Interface contacts:
Residue S382 in protein 2 is in contact with residue R404 in protein 1 (closest heavy-atom distance 2.8 Å).
Residue D236 in protein 2 interacts with residue Y170 in protein 1 (closest heavy-atom distance 2.7 Å).
Residue W482 in protein 2 interacts with residue G512 in protein 1 (closest heavy-atom distance 3.0 Å).
Residue T359 in protein 2 interacts with residue T354 in protein 1 (closest heavy-atom distance 2.7 Å).
Residue S444 in protein 2 contacts residue T474 in protein 1 (closest heavy-atom distance 3.1 Å).
Residue V23 in protein 2 contacts residue H19 in protein 1 (closest heavy-atom distance 3.1 Å).
Residue W320 in protein 2 is in contact with residue D256 in protein 1 (closest heavy-atom distance 3.3 Å).
Residue Y265 in protein 2 interacts with residue Y170 in protein 1 (closest heavy-atom distance 3.2 Å).
Residue W320 in protein 2 contacts residue R288 in protein 1 (closest heavy-atom distance 3.2 Å).
Residue N385 in protein 2 contacts residue G377 in protein 1 (closest heavy-atom distance 3.2 Å).
Residue D484 in protein 2 contacts residue G513 in protein 1 (closest heavy-atom distance 3.0 Å).
Residue N32 in protein 2 is in contact with residue D14 in protein 1 (closest heavy-atom distance 3.2 Å).
Residue T263 in protein 2 interacts with residue E191 in protein 1 (closest heavy-atom distance 2.7 Å).
Residue I478 in protein 2 contacts residue F477 in protein 1 (closest heavy-atom distance 3.4 Å).
Residue D236 in protein 2 is in contact with residue E191 in protein 1 (closest heavy-atom distance 3.2 Å).
Residue L485 in protein 2 is in contact with residue G513 in protein 1 (closest heavy-atom distance 3.1 Å).
Residue L407 in protein 2 is in contact with residue R404 in protein 1 (closest heavy-atom distance 3.5 Å).
Residue G383 in protein 2 is in contact with residue D356 in protein 1 (closest heavy-atom distance 3.4 Å).
Residue K532 in protein 2 contacts residue S475 in protein 1 (closest heavy-atom distance 3.3 Å).
Residue N385 in protein 2 is in contact with residue V379 in protein 1 (closest heavy-atom distance 3.4 Å).
Residue D442 in protein 2 contacts residue D536 in protein 1 (closest heavy-atom distance 2.5 Å).
Residue Y25 in protein 2 contacts residue H19 in protein 1 (closest heavy-atom distance 3.4 Å).
Residue N385 in protein 2 is in contact with residue G352 in protein 1 (closest heavy-atom distance 3.4 Å).
Residue N384 in protein 2 is in contact with residue R404 in protein 1 (closest heavy-atom distance 2.8 Å).
Residue V315 in protein 2 is in contact with residue K292 in protein 1 (closest heavy-atom distance 3.4 Å).
Residue I3 in protein 2 is in contact with residue S15 in protein 1 (closest heavy-atom distance 3.2 Å).
Residue Y265 in protein 2 contacts residue R229 in protein 1 (closest heavy-atom distance 3.0 Å).
Residue N62 in protein 2 interacts with residue N22 in protein 1 (closest heavy-atom distance 3.0 Å).
Residue D480 in protein 2 is in contact with residue S496 in protein 1 (closest heavy-atom distance 3.2 Å).
Residue I3 in protein 2 interacts with residue I3 in protein 1 (closest heavy-atom distance 3.5 Å).
Residue Y265 in protein 2 is in contact with residue E191 in protein 1 (closest heavy-atom distance 3.5 Å).
Residue Y297 in protein 2 is in contact with residue R229 in protein 1 (closest heavy-atom distance 3.3 Å).
Residue Y25 in protein 2 interacts with residue N22 in protein 1 (closest heavy-atom distance 3.4 Å).
Residue W482 in protein 2 contacts residue T510 in protein 1 (closest heavy-atom distance 3.5 Å).
Residue R435 in protein 2 contacts residue N538 in protein 1 (closest heavy-atom distance 3.0 Å).
Residue R435 in protein 2 is in contact with residue F537 in protein 1 (closest heavy-atom distance 3.0 Å).
Residue N385 in protein 2 is in contact with residue T354 in protein 1 (closest heavy-atom distance 3.0 Å).
Residue F5 in protein 2 interacts with residue D14 in protein 1 (closest heavy-atom distance 2.8 Å).
Residue Y481 in protein 2 is in contact with residue Y517 in protein 1 (closest heavy-atom distance 3.4 Å).
Residue I3 in protein 2 interacts with residue V16 in protein 1 (closest heavy-atom distance 2.8 Å).
Residue N385 in protein 2 contacts residue N353 in protein 1 (closest heavy-atom distance 3.0 Å).
Residue T318 in protein 2 is in contact with residue I290 in protein 1 (closest heavy-atom distance 3.5 Å).
Residue S357 in protein 2 contacts residue D356 in protein 1 (closest heavy-atom distance 2.8 Å).
Residue F443 in protein 2 is in contact with residue T474 in protein 1 (closest heavy-atom distance 3.0 Å).
Residue N295 in protein 2 interacts with residue D256 in protein 1 (closest heavy-atom distance 3.0 Å).
Residue V2 in protein 2 interacts with residue S15 in protein 1 (closest heavy-atom distance 3.3 Å).
Residue G293 in protein 2 contacts residue K292 in protein 1 (closest heavy-atom distance 3.3 Å).
Residue D480 in protein 2 is in contact with residue Y508 in protein 1 (closest heavy-atom distance 2.5 Å).
Residue N483 in protein 2 interacts with residue G513 in protein 1 (closest heavy-atom distance 3.5 Å).
Residue K196 in protein 2 is in contact with residue K196 in protein 1 (closest heavy-atom distance 3.1 Å).
Residue F234 in protein 2 contacts residue R193 in protein 1 (closest heavy-atom distance 2.9 Å).
Residue S84 in protein 2 contacts residue G76 in protein 1 (closest heavy-atom distance 2.9 Å).
Residue D28 in protein 2 interacts with residue H19 in protein 1 (closest heavy-atom distance 2.8 Å).
Residue W482 in protein 2 is in contact with residue G513 in protein 1 (closest heavy-atom distance 3.3 Å).
Residue V2 in protein 2 interacts with residue G17 in protein 1 (closest heavy-atom distance 2.9 Å).
Residue N235 in protein 2 interacts with residue R193 in protein 1 (closest heavy-atom distance 3.5 Å).
Residue S387 in protein 2 is in contact with residue G377 in protein 1 (closest heavy-atom distance 2.8 Å).
Residue R435 in protein 2 contacts residue S473 in protein 1 (closest heavy-atom distance 3.3 Å).
Residue R198 in protein 2 interacts with residue Y137 in protein 1 (closest heavy-atom distance 3.1 Å).
Residue G383 in protein 2 contacts residue T354 in protein 1 (closest heavy-atom distance 3.4 Å).

Sequence of protein 2:
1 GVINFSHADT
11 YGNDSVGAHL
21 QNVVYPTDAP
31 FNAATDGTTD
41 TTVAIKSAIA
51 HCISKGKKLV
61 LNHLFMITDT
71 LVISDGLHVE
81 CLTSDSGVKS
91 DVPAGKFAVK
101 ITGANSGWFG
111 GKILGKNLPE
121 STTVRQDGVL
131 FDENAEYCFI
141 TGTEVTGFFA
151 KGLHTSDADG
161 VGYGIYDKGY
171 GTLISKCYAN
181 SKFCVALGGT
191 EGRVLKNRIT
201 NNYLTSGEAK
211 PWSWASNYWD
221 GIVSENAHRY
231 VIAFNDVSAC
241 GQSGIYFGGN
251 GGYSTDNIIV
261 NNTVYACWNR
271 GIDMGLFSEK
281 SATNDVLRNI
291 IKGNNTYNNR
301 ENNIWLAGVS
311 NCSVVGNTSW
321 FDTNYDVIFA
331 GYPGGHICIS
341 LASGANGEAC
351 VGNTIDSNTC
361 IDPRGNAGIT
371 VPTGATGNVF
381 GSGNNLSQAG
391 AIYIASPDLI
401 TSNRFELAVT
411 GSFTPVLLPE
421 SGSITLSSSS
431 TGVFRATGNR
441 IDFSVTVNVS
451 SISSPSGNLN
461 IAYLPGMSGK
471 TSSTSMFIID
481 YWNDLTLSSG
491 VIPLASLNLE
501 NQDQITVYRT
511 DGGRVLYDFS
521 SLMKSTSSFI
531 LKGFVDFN

The following describes two proteins that form a bound complex.

Sequence of protein 1:
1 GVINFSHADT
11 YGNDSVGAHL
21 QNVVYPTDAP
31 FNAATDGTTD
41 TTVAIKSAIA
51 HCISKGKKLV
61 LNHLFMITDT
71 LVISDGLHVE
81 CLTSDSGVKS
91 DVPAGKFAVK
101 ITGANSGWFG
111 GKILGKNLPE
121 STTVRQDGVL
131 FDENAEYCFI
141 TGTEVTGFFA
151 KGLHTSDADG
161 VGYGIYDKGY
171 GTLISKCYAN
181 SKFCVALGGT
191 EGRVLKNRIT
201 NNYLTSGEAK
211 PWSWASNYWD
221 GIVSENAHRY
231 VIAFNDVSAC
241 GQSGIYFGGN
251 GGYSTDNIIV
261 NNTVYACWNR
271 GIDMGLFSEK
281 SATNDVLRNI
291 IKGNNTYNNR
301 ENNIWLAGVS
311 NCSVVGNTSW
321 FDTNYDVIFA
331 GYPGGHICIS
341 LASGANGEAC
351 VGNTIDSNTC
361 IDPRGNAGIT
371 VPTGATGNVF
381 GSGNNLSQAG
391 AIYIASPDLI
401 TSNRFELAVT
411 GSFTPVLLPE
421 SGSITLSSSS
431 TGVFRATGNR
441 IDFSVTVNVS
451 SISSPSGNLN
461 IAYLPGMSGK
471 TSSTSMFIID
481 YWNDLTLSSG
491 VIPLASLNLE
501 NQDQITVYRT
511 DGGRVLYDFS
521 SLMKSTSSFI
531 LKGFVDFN